Sequence of protein 2:
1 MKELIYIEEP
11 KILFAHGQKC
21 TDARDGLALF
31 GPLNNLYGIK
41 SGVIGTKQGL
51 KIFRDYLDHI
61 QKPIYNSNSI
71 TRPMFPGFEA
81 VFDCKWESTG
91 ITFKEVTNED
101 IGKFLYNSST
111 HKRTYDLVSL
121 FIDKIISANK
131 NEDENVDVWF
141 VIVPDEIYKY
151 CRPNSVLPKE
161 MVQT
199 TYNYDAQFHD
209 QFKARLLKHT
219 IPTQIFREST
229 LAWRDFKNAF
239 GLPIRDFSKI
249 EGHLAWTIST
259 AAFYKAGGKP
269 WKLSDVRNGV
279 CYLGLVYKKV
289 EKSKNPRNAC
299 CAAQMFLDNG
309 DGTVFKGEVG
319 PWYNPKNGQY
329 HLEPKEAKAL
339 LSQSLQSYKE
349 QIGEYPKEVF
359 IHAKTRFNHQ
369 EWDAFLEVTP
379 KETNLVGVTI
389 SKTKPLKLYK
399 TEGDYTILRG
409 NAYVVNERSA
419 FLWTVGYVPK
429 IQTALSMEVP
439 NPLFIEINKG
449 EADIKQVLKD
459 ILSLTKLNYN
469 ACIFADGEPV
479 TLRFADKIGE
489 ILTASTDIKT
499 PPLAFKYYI

Sequence of protein 1:
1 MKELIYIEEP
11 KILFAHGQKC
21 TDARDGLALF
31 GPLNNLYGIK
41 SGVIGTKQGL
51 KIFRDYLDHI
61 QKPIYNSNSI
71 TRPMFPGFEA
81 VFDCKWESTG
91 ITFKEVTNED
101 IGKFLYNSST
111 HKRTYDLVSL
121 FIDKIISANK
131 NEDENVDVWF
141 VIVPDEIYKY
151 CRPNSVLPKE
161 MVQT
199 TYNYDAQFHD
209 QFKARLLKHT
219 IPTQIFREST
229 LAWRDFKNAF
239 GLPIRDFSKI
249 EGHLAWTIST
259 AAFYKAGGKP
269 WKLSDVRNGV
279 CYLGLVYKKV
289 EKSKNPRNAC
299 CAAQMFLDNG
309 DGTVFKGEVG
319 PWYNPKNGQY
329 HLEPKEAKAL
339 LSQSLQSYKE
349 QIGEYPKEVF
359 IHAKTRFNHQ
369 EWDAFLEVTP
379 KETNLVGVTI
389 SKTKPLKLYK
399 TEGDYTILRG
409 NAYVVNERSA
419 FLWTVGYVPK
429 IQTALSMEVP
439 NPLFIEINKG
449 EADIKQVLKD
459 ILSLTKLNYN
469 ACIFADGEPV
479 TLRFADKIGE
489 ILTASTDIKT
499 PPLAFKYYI

These two protein chains interact to form a complex.

Residue-level contacts at the interface:
Residue T498 in protein 1 contacts residue K130 in protein 2 (closest heavy-atom distance 3.0 Å).
Residue N131 in protein 1 contacts residue P500 in protein 2 (closest heavy-atom distance 3.8 Å).
Residue K40 in protein 1 is in contact with residue Y37 in protein 2 (closest heavy-atom distance 4.1 Å).
Residue D133 in protein 1 interacts with residue K267 in protein 2 (closest heavy-atom distance 3.1 Å).
Residue Y505 in protein 1 contacts residue N129 in protein 2 (closest heavy-atom distance 2.3 Å).
Residue K85 in protein 1 is in contact with residue Y37 in protein 2 (closest heavy-atom distance 3.8 Å).
Residue N131 in protein 1 interacts with residue K314 in protein 2 (closest heavy-atom distance 3.3 Å).
Residue N131 in protein 1 interacts with residue A502 in protein 2 (closest heavy-atom distance 4.0 Å).
Residue Y505 in protein 1 interacts with residue K130 in protein 2 (closest heavy-atom distance 3.3 Å).
Residue P500 in protein 1 is in contact with residue K130 in protein 2 (closest heavy-atom distance 3.1 Å).
Residue E134 in protein 1 is in contact with residue N34 in protein 2 (closest heavy-atom distance 3.4 Å).
Residue G265 in protein 1 interacts with residue N135 in protein 2 (closest heavy-atom distance 4.1 Å).
Residue T218 in protein 1 interacts with residue K130 in protein 2 (closest heavy-atom distance 3.7 Å).
Residue A264 in protein 1 interacts with residue N135 in protein 2 (closest heavy-atom distance 3.2 Å).
Residue N135 in protein 1 contacts residue A264 in protein 2 (closest heavy-atom distance 3.3 Å).
Residue Y37 in protein 1 interacts with residue K40 in protein 2 (closest heavy-atom distance 3.6 Å).
Residue D133 in protein 1 is in contact with residue Y262 in protein 2 (closest heavy-atom distance 3.1 Å).
Residue E134 in protein 1 interacts with residue G265 in protein 2 (closest heavy-atom distance 2.8 Å).
Residue E132 in protein 1 interacts with residue A502 in protein 2 (closest heavy-atom distance 3.7 Å).
Residue K130 in protein 1 is in contact with residue L501 in protein 2 (closest heavy-atom distance 2.9 Å).
Residue Y37 in protein 1 interacts with residue G38 in protein 2 (closest heavy-atom distance 3.9 Å).
Residue D133 in protein 1 contacts residue G266 in protein 2 (closest heavy-atom distance 3.6 Å).
Residue G266 in protein 1 interacts with residue D133 in protein 2 (closest heavy-atom distance 2.8 Å).
Residue D137 in protein 1 is in contact with residue D137 in protein 2 (closest heavy-atom distance 2.9 Å).
Residue N129 in protein 1 is in contact with residue Y505 in protein 2 (closest heavy-atom distance 2.7 Å).
Residue K504 in protein 1 interacts with residue E134 in protein 2 (closest heavy-atom distance 3.7 Å).
Residue A502 in protein 1 interacts with residue E132 in protein 2 (closest heavy-atom distance 3.7 Å).
Residue K267 in protein 1 is in contact with residue D133 in protein 2 (closest heavy-atom distance 4.0 Å).
Residue K504 in protein 1 contacts residue E132 in protein 2 (closest heavy-atom distance 3.3 Å).
Residue Y37 in protein 1 contacts residue K85 in protein 2 (closest heavy-atom distance 3.0 Å).
Residue N135 in protein 1 interacts with residue D137 in protein 2 (closest heavy-atom distance 2.6 Å).
Residue K130 in protein 1 interacts with residue Y505 in protein 2 (closest heavy-atom distance 3.8 Å).
Residue N131 in protein 1 is in contact with residue L501 in protein 2 (closest heavy-atom distance 2.9 Å).
Residue T218 in protein 1 is in contact with residue N129 in protein 2 (closest heavy-atom distance 2.9 Å).
Residue N129 in protein 1 is in contact with residue T218 in protein 2 (closest heavy-atom distance 2.6 Å).
Residue K40 in protein 1 interacts with residue N35 in protein 2 (closest heavy-atom distance 3.8 Å).
Residue A502 in protein 1 is in contact with residue K130 in protein 2 (closest heavy-atom distance 2.9 Å).
Residue K314 in protein 1 is in contact with residue N131 in protein 2 (closest heavy-atom distance 3.1 Å).
Residue P500 in protein 1 contacts residue N131 in protein 2 (closest heavy-atom distance 3.4 Å).
Residue K130 in protein 1 interacts with residue T498 in protein 2 (closest heavy-atom distance 3.2 Å).
Residue D137 in protein 1 contacts residue N135 in protein 2 (closest heavy-atom distance 3.0 Å).
Residue D133 in protein 1 interacts with residue G265 in protein 2 (closest heavy-atom distance 3.2 Å).
Residue K40 in protein 1 interacts with residue L36 in protein 2 (closest heavy-atom distance 3.5 Å).
Residue G38 in protein 1 is in contact with residue Y37 in protein 2 (closest heavy-atom distance 3.7 Å).
Residue D133 in protein 1 interacts with residue K504 in protein 2 (closest heavy-atom distance 3.0 Å).
Residue E134 in protein 1 interacts with residue K267 in protein 2 (closest heavy-atom distance 3.3 Å).
Residue Y37 in protein 1 interacts with residue T89 in protein 2 (closest heavy-atom distance 2.7 Å).
Residue K130 in protein 1 is in contact with residue P500 in protein 2 (closest heavy-atom distance 3.2 Å).
Residue E134 in protein 1 interacts with residue K504 in protein 2 (closest heavy-atom distance 3.8 Å).
Residue E87 in protein 1 contacts residue Y37 in protein 2 (closest heavy-atom distance 3.9 Å).
Residue K504 in protein 1 interacts with residue D133 in protein 2 (closest heavy-atom distance 2.7 Å).
Residue Y262 in protein 1 is in contact with residue D133 in protein 2 (closest heavy-atom distance 3.0 Å).
Residue K130 in protein 1 contacts residue A502 in protein 2 (closest heavy-atom distance 3.0 Å).
Residue L501 in protein 1 is in contact with residue N131 in protein 2 (closest heavy-atom distance 2.5 Å).
Residue T89 in protein 1 is in contact with residue Y37 in protein 2 (closest heavy-atom distance 3.4 Å).
Residue L501 in protein 1 interacts with residue K130 in protein 2 (closest heavy-atom distance 3.0 Å).
Residue K216 in protein 1 interacts with residue K216 in protein 2 (closest heavy-atom distance 3.4 Å).
Residue G265 in protein 1 interacts with residue D133 in protein 2 (closest heavy-atom distance 3.1 Å).
Residue E132 in protein 1 is in contact with residue K504 in protein 2 (closest heavy-atom distance 2.8 Å).
Residue A502 in protein 1 is in contact with residue N131 in protein 2 (closest heavy-atom distance 3.6 Å).